Sequence of the first protein:
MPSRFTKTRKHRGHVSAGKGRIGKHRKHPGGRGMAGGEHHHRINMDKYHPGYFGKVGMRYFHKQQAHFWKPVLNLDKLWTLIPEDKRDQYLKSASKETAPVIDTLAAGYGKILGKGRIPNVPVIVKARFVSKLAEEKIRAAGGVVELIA

The following describes two proteins that form a bound complex.

Sequence of the second protein:
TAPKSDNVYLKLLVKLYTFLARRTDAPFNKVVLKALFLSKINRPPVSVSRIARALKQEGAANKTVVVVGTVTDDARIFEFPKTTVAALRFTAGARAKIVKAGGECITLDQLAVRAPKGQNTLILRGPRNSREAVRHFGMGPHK

Interface contacts:
Residue L73 in the first protein contacts residue A91 in the second protein (closest heavy-atom distance 4.9 Å).
Residue D46 in the first protein interacts with residue H152 in the second protein (closest heavy-atom distance 4.8 Å).
Residue D76 in the first protein is in contact with residue I93 in the second protein (closest heavy-atom distance 4.4 Å).
Residue M45 in the first protein contacts residue F153 in the second protein (closest heavy-atom distance 4.7 Å).
Residue M45 in the first protein contacts residue H152 in the second protein (closest heavy-atom distance 3.9 Å).